Residue-level contacts at the interface:
Residue F329 in protein 2 interacts with residue I24 in protein 1 (closest heavy-atom distance 4.2 Å).
Residue S445 in protein 2 contacts residue T17 in protein 1 (closest heavy-atom distance 4.2 Å).
Residue L443 in protein 2 contacts residue I24 in protein 1 (closest heavy-atom distance 3.6 Å).
Residue S437 in protein 2 interacts with residue R25 in protein 1 (closest heavy-atom distance 3.3 Å).
Residue L449 in protein 2 contacts residue W43 in protein 1 (closest heavy-atom distance 4.4 Å).
Residue Y359 in protein 2 contacts residue I24 in protein 1 (closest heavy-atom distance 4.5 Å).
Residue V466 in protein 2 contacts residue S57 in protein 1 (closest heavy-atom distance 3.4 Å).
Residue I463 in protein 2 contacts residue V53 in protein 1 (closest heavy-atom distance 4.3 Å).
Residue T434 in protein 2 interacts with residue K27 in protein 1 (closest heavy-atom distance 3.9 Å).
Residue Y467 in protein 2 contacts residue H56 in protein 1 (closest heavy-atom distance 4.2 Å).
Residue Y467 in protein 2 is in contact with residue S57 in protein 1 (closest heavy-atom distance 3.8 Å).
Residue I448 in protein 2 interacts with residue L13 in protein 1 (closest heavy-atom distance 4.1 Å).
Residue V466 in protein 2 contacts residue V60 in protein 1 (closest heavy-atom distance 4.1 Å).
Residue L459 in protein 2 contacts residue L50 in protein 1 (closest heavy-atom distance 3.8 Å).
Residue Y441 in protein 2 interacts with residue S39 in protein 1 (closest heavy-atom distance 3.8 Å).
Residue Y441 in protein 2 interacts with residue W43 in protein 1 (closest heavy-atom distance 2.7 Å).
Residue I455 in protein 2 is in contact with residue L13 in protein 1 (closest heavy-atom distance 4.3 Å).
Residue L459 in protein 2 interacts with residue H54 in protein 1 (closest heavy-atom distance 3.4 Å).
Residue Y467 in protein 2 contacts residue V53 in protein 1 (closest heavy-atom distance 3.6 Å).
Residue I448 in protein 2 is in contact with residue L20 in protein 1 (closest heavy-atom distance 4.5 Å).
Residue I448 in protein 2 is in contact with residue A16 in protein 1 (closest heavy-atom distance 3.5 Å).
Residue Y456 in protein 2 contacts residue L50 in protein 1 (closest heavy-atom distance 3.6 Å).
Residue D462 in protein 2 interacts with residue H54 in protein 1 (closest heavy-atom distance 3.4 Å).
Residue Y359 in protein 2 contacts residue K23 in protein 1 (closest heavy-atom distance 3.1 Å).
Residue S431 in protein 2 is in contact with residue L26 in protein 1 (closest heavy-atom distance 4.3 Å).
Residue S440 in protein 2 interacts with residue S21 in protein 1 (closest heavy-atom distance 3.8 Å).
Residue I448 in protein 2 interacts with residue T17 in protein 1 (closest heavy-atom distance 3.6 Å).
Residue Y441 in protein 2 interacts with residue K18 in protein 1 (closest heavy-atom distance 4.2 Å).
Residue V466 in protein 2 is in contact with residue L61 in protein 1 (closest heavy-atom distance 3.6 Å).
Residue T434 in protein 2 contacts residue R25 in protein 1 (closest heavy-atom distance 2.9 Å).
Residue N469 in protein 2 contacts residue K64 in protein 1 (closest heavy-atom distance 3.8 Å).
Residue N357 in protein 2 contacts residue L26 in protein 1 (closest heavy-atom distance 3.8 Å).
Residue I463 in protein 2 contacts residue L50 in protein 1 (closest heavy-atom distance 3.8 Å).
Residue S445 in protein 2 contacts residue W43 in protein 1 (closest heavy-atom distance 3.7 Å).
Residue S440 in protein 2 is in contact with residue R25 in protein 1 (closest heavy-atom distance 3.4 Å).
Residue Y359 in protein 2 interacts with residue L20 in protein 1 (closest heavy-atom distance 4.3 Å).
Residue N48 in protein 2 contacts residue V60 in protein 1 (closest heavy-atom distance 4.6 Å).
Residue S436 in protein 2 contacts residue R25 in protein 1 (closest heavy-atom distance 4.6 Å).
Residue Y456 in protein 2 interacts with residue L13 in protein 1 (closest heavy-atom distance 3.8 Å).
Residue S444 in protein 2 interacts with residue S21 in protein 1 (closest heavy-atom distance 3.7 Å).
Residue D356 in protein 2 contacts residue L26 in protein 1 (closest heavy-atom distance 4.7 Å).
Residue S444 in protein 2 is in contact with residue T17 in protein 1 (closest heavy-atom distance 3.3 Å).
Residue F452 in protein 2 contacts residue L13 in protein 1 (closest heavy-atom distance 3.8 Å).
Residue Y333 in protein 2 contacts residue L26 in protein 1 (closest heavy-atom distance 3.4 Å).
Residue L362 in protein 2 contacts residue L20 in protein 1 (closest heavy-atom distance 4.6 Å).
Residue L44 in protein 2 is in contact with residue H56 in protein 1 (closest heavy-atom distance 4.3 Å).
Residue V435 in protein 2 interacts with residue R25 in protein 1 (closest heavy-atom distance 3.2 Å).
Residue I463 in protein 2 contacts residue H54 in protein 1 (closest heavy-atom distance 4.3 Å).
Residue I447 in protein 2 contacts residue L20 in protein 1 (closest heavy-atom distance 3.7 Å).
Residue L360 in protein 2 contacts residue I24 in protein 1 (closest heavy-atom distance 4.6 Å).
Residue Y441 in protein 2 is in contact with residue S21 in protein 1 (closest heavy-atom distance 3.9 Å).
Residue L47 in protein 2 contacts residue H56 in protein 1 (closest heavy-atom distance 4.3 Å).
Residue Y456 in protein 2 is in contact with residue A10 in protein 1 (closest heavy-atom distance 3.7 Å).
Residue S440 in protein 2 interacts with residue I24 in protein 1 (closest heavy-atom distance 4.6 Å).
Residue Y441 in protein 2 interacts with residue T17 in protein 1 (closest heavy-atom distance 3.5 Å).
Residue I463 in protein 2 is in contact with residue S57 in protein 1 (closest heavy-atom distance 4.5 Å).
Residue N357 in protein 2 contacts residue I24 in protein 1 (closest heavy-atom distance 3.9 Å).
Residue N48 in protein 2 is in contact with residue K64 in protein 1 (closest heavy-atom distance 2.9 Å).
Residue S444 in protein 2 interacts with residue L20 in protein 1 (closest heavy-atom distance 3.6 Å).
Residue Y43 in protein 2 interacts with residue V53 in protein 1 (closest heavy-atom distance 3.7 Å).

Sequence of protein 2:
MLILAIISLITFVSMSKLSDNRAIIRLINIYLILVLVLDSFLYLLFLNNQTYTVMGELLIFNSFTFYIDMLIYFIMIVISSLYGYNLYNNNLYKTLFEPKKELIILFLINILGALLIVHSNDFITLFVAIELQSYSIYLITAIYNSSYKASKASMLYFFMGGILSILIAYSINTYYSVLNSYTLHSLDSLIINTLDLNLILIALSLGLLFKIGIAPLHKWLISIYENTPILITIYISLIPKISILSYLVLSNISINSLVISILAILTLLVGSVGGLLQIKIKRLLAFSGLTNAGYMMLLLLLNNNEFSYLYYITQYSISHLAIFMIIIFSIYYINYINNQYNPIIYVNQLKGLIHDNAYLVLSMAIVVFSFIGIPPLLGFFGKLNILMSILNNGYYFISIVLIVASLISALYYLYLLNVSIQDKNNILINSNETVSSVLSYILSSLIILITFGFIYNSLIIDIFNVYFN

The following describes two proteins that form a bound complex.

Sequence of protein 1:
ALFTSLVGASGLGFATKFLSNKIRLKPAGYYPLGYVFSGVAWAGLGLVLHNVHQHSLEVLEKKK